Sequence of the second protein:
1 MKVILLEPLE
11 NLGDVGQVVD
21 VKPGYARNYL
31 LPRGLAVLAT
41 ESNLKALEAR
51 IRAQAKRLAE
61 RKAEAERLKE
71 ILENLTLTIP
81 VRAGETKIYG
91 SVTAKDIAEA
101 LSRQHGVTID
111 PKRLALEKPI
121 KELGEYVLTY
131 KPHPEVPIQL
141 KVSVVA

Sequence of the first protein:
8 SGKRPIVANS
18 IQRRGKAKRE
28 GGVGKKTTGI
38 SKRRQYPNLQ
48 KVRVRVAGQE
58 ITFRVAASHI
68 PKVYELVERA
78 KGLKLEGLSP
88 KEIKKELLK

Interface contacts:
Residue T40 in the second protein interacts with residue E75 in the first protein (closest heavy-atom distance 3.6 Å).
Residue L31 in the second protein is in contact with residue Y71 in the first protein (closest heavy-atom distance 3.6 Å).
Residue R27 in the second protein contacts residue Y71 in the first protein (closest heavy-atom distance 3.2 Å).
Residue N43 in the second protein contacts residue E75 in the first protein (closest heavy-atom distance 3.9 Å).
Residue L38 in the second protein is in contact with residue E75 in the first protein (closest heavy-atom distance 3.7 Å).
Residue R27 in the second protein contacts residue I67 in the first protein (closest heavy-atom distance 4.3 Å).
Residue L38 in the second protein interacts with residue Y71 in the first protein (closest heavy-atom distance 4.2 Å).

The following describes two proteins that form a bound complex.